Sequence of the first protein:
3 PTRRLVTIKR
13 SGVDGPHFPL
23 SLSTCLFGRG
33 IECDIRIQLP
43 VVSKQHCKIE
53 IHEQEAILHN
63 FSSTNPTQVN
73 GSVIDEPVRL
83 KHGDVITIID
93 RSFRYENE

Sequence of the second protein:
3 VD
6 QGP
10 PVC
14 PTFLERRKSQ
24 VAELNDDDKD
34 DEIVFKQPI

Contacts between the two chains:
Residue K46 in the first protein is in contact with residue G7 in the second protein (closest heavy-atom distance 3.1 Å).
Residue H19 in the first protein interacts with residue I42 in the second protein (closest heavy-atom distance 3.3 Å).
Residue P21 in the first protein contacts residue P41 in the second protein (closest heavy-atom distance 3.9 Å).
Residue T9 in the first protein interacts with residue I36 in the second protein (closest heavy-atom distance 3.3 Å).
Residue I91 in the first protein is in contact with residue F16 in the second protein (closest heavy-atom distance 3.8 Å).
Residue I37 in the first protein is in contact with residue I36 in the second protein (closest heavy-atom distance 3.6 Å).
Residue T66 in the first protein is in contact with residue V11 in the second protein (closest heavy-atom distance 3.2 Å).
Residue R12 in the first protein contacts residue R20 in the second protein (closest heavy-atom distance 3.4 Å).
Residue Q40 in the first protein contacts residue D34 in the second protein (closest heavy-atom distance 3.9 Å).
Residue P42 in the first protein is in contact with residue P8 in the second protein (closest heavy-atom distance 3.8 Å).
Residue L41 in the first protein interacts with residue F16 in the second protein (closest heavy-atom distance 3.9 Å).
Residue C35 in the first protein interacts with residue K39 in the second protein (closest heavy-atom distance 3.2 Å).
Residue R12 in the first protein is in contact with residue V24 in the second protein (closest heavy-atom distance 3.4 Å).
Residue K11 in the first protein is in contact with residue K32 in the second protein (closest heavy-atom distance 3.3 Å).
Residue P18 in the first protein interacts with residue F38 in the second protein (closest heavy-atom distance 3.5 Å).
Residue S13 in the first protein is in contact with residue D31 in the second protein (closest heavy-atom distance 4.2 Å).
Residue R38 in the first protein interacts with residue I36 in the second protein (closest heavy-atom distance 3.6 Å).
Residue R31 in the first protein is in contact with residue D4 in the second protein (closest heavy-atom distance 2.9 Å).
Residue V43 in the first protein interacts with residue P10 in the second protein (closest heavy-atom distance 3.7 Å).
Residue D36 in the first protein is in contact with residue K39 in the second protein (closest heavy-atom distance 2.8 Å).
Residue T9 in the first protein interacts with residue F38 in the second protein (closest heavy-atom distance 3.3 Å).
Residue R12 in the first protein is in contact with residue L27 in the second protein (closest heavy-atom distance 3.2 Å).
Residue F95 in the first protein contacts residue I36 in the second protein (closest heavy-atom distance 3.9 Å).
Residue R38 in the first protein is in contact with residue E35 in the second protein (closest heavy-atom distance 4.0 Å).
Residue Q40 in the first protein interacts with residue E35 in the second protein (closest heavy-atom distance 3.2 Å).
Residue I33 in the first protein interacts with residue K39 in the second protein (closest heavy-atom distance 3.7 Å).
Residue V43 in the first protein is in contact with residue F16 in the second protein (closest heavy-atom distance 3.2 Å).
Residue N67 in the first protein contacts residue V11 in the second protein (closest heavy-atom distance 3.2 Å).
Residue F20 in the first protein is in contact with residue F38 in the second protein (closest heavy-atom distance 3.3 Å).
Residue R31 in the first protein interacts with residue Q6 in the second protein (closest heavy-atom distance 4.1 Å).
Residue I91 in the first protein interacts with residue L17 in the second protein (closest heavy-atom distance 3.6 Å).
Residue R31 in the first protein is in contact with residue P8 in the second protein (closest heavy-atom distance 3.3 Å).
Residue P21 in the first protein is in contact with residue I42 in the second protein (closest heavy-atom distance 3.9 Å).
Residue D36 in the first protein is in contact with residue Q40 in the second protein (closest heavy-atom distance 4.0 Å).
Residue K11 in the first protein interacts with residue D31 in the second protein (closest heavy-atom distance 3.4 Å).
Residue N67 in the first protein is in contact with residue C12 in the second protein (closest heavy-atom distance 2.7 Å).
Residue K46 in the first protein interacts with residue Q6 in the second protein (closest heavy-atom distance 3.7 Å).
Residue I37 in the first protein is in contact with residue F38 in the second protein (closest heavy-atom distance 4.2 Å).
Residue I91 in the first protein interacts with residue C12 in the second protein (closest heavy-atom distance 3.9 Å).
Residue L41 in the first protein contacts residue E35 in the second protein (closest heavy-atom distance 2.9 Å).
Residue P21 in the first protein interacts with residue Q40 in the second protein (closest heavy-atom distance 3.0 Å).
Residue R31 in the first protein contacts residue G7 in the second protein (closest heavy-atom distance 4.0 Å).
Residue F20 in the first protein interacts with residue I42 in the second protein (closest heavy-atom distance 3.6 Å).
Residue L41 in the first protein contacts residue R20 in the second protein (closest heavy-atom distance 2.7 Å).
Residue D36 in the first protein is in contact with residue F38 in the second protein (closest heavy-atom distance 3.9 Å).
Residue P42 in the first protein interacts with residue V3 in the second protein (closest heavy-atom distance 3.7 Å).
Residue F20 in the first protein contacts residue Q40 in the second protein (closest heavy-atom distance 3.4 Å).
Residue E34 in the first protein contacts residue K39 in the second protein (closest heavy-atom distance 3.1 Å).
Residue R93 in the first protein contacts residue I36 in the second protein (closest heavy-atom distance 4.1 Å).
Residue S23 in the first protein interacts with residue Q40 in the second protein (closest heavy-atom distance 3.6 Å).
Residue K11 in the first protein is in contact with residue D34 in the second protein (closest heavy-atom distance 3.1 Å).
Residue I39 in the first protein is in contact with residue E35 in the second protein (closest heavy-atom distance 3.3 Å).
Residue R12 in the first protein interacts with residue E35 in the second protein (closest heavy-atom distance 3.8 Å).
Residue I37 in the first protein interacts with residue V37 in the second protein (closest heavy-atom distance 3.5 Å).
Residue N67 in the first protein interacts with residue P10 in the second protein (closest heavy-atom distance 3.6 Å).
Residue D92 in the first protein interacts with residue R20 in the second protein (closest heavy-atom distance 3.1 Å).
Residue R38 in the first protein interacts with residue V37 in the second protein (closest heavy-atom distance 2.7 Å).
Residue L24 in the first protein contacts residue Q40 in the second protein (closest heavy-atom distance 3.0 Å).
Residue D92 in the first protein contacts residue L17 in the second protein (closest heavy-atom distance 3.0 Å).
Residue P42 in the first protein is in contact with residue P10 in the second protein (closest heavy-atom distance 3.3 Å).

The following describes two proteins that form a bound complex.